These two protein chains interact to form a complex.

Interface contacts:
Residue S205 in the second protein is in contact with residue W18 in the first protein (closest heavy-atom distance 4.8 Å).
Residue I215 in the second protein is in contact with residue Y25 in the first protein (closest heavy-atom distance 3.8 Å).
Residue W234 in the second protein interacts with residue A58 in the first protein (closest heavy-atom distance 3.5 Å).
Residue T203 in the second protein is in contact with residue A2 in the first protein (closest heavy-atom distance 4.0 Å).
Residue S201 in the second protein interacts with residue L51 in the first protein (closest heavy-atom distance 3.7 Å).
Residue S216 in the second protein is in contact with residue M44 in the first protein (closest heavy-atom distance 4.5 Å).
Residue L212 in the second protein is in contact with residue M44 in the first protein (closest heavy-atom distance 3.6 Å).
Residue Y235 in the second protein is in contact with residue Y48 in the first protein (closest heavy-atom distance 3.4 Å).
Residue G202 in the second protein interacts with residue S3 in the first protein (closest heavy-atom distance 4.5 Å).
Residue S201 in the second protein interacts with residue A2 in the first protein (closest heavy-atom distance 4.9 Å).
Residue I215 in the second protein contacts residue C40 in the first protein (closest heavy-atom distance 3.6 Å).
Residue L212 in the second protein contacts residue Y48 in the first protein (closest heavy-atom distance 3.6 Å).
Residue Y239 in the second protein interacts with residue Y48 in the first protein (closest heavy-atom distance 2.4 Å).
Residue L209 in the second protein contacts residue W18 in the first protein (closest heavy-atom distance 5.0 Å).
Residue W234 in the second protein contacts residue K55 in the first protein (closest heavy-atom distance 3.5 Å).
Residue L212 in the second protein interacts with residue L21 in the first protein (closest heavy-atom distance 3.7 Å).
Residue T203 in the second protein contacts residue W18 in the first protein (closest heavy-atom distance 4.5 Å).
Residue Y235 in the second protein is in contact with residue R54 in the first protein (closest heavy-atom distance 2.8 Å).
Residue V218 in the second protein contacts residue I41 in the first protein (closest heavy-atom distance 4.2 Å).
Residue G202 in the second protein interacts with residue A2 in the first protein (closest heavy-atom distance 3.1 Å).
Residue S233 in the second protein contacts residue E45 in the first protein (closest heavy-atom distance 3.4 Å).
Residue S214 in the second protein interacts with residue K37 in the first protein (closest heavy-atom distance 3.2 Å).
Residue N200 in the second protein is in contact with residue Y48 in the first protein (closest heavy-atom distance 3.4 Å).
Residue G202 in the second protein contacts residue L51 in the first protein (closest heavy-atom distance 4.0 Å).
Residue I215 in the second protein interacts with residue I41 in the first protein (closest heavy-atom distance 3.3 Å).
Residue I211 in the second protein is in contact with residue L22 in the first protein (closest heavy-atom distance 4.0 Å).
Residue W234 in the second protein interacts with residue R54 in the first protein (closest heavy-atom distance 3.7 Å).
Residue P237 in the second protein contacts residue Y48 in the first protein (closest heavy-atom distance 4.7 Å).
Residue Y235 in the second protein is in contact with residue H53 in the first protein (closest heavy-atom distance 3.4 Å).
Residue T203 in the second protein contacts residue Y47 in the first protein (closest heavy-atom distance 4.4 Å).
Residue S214 in the second protein contacts residue Y25 in the first protein (closest heavy-atom distance 2.9 Å).
Residue V218 in the second protein interacts with residue K37 in the first protein (closest heavy-atom distance 4.0 Å).
Residue Y235 in the second protein interacts with residue H52 in the first protein (closest heavy-atom distance 3.7 Å).
Residue G208 in the second protein is in contact with residue W18 in the first protein (closest heavy-atom distance 3.6 Å).
Residue L212 in the second protein is in contact with residue Y47 in the first protein (closest heavy-atom distance 4.4 Å).
Residue D217 in the second protein interacts with residue K37 in the first protein (closest heavy-atom distance 3.7 Å).
Residue S201 in the second protein is in contact with residue Y48 in the first protein (closest heavy-atom distance 4.3 Å).
Residue S201 in the second protein interacts with residue H52 in the first protein (closest heavy-atom distance 4.9 Å).
Residue I211 in the second protein is in contact with residue Y25 in the first protein (closest heavy-atom distance 3.9 Å).
Residue I215 in the second protein interacts with residue L21 in the first protein (closest heavy-atom distance 3.8 Å).
Residue N200 in the second protein contacts residue H52 in the first protein (closest heavy-atom distance 3.0 Å).
Residue Y235 in the second protein contacts residue E49 in the first protein (closest heavy-atom distance 2.7 Å).
Residue I215 in the second protein interacts with residue K37 in the first protein (closest heavy-atom distance 4.0 Å).
Residue A571 in the second protein is in contact with residue E31 in the first protein (closest heavy-atom distance 3.3 Å).
Residue V218 in the second protein contacts residue N38 in the first protein (closest heavy-atom distance 3.4 Å).
Residue S201 in the second protein contacts residue Y47 in the first protein (closest heavy-atom distance 2.7 Å).
Residue L212 in the second protein is in contact with residue W18 in the first protein (closest heavy-atom distance 4.0 Å).
Residue I215 in the second protein contacts residue M44 in the first protein (closest heavy-atom distance 3.9 Å).
Residue N200 in the second protein interacts with residue L51 in the first protein (closest heavy-atom distance 4.2 Å).
Residue V199 in the second protein contacts residue H52 in the first protein (closest heavy-atom distance 3.6 Å).
Residue G202 in the second protein interacts with residue Y47 in the first protein (closest heavy-atom distance 3.6 Å).
Residue W234 in the second protein contacts residue E45 in the first protein (closest heavy-atom distance 4.6 Å).
Residue Y235 in the second protein contacts residue E45 in the first protein (closest heavy-atom distance 4.5 Å).
Residue Y235 in the second protein is in contact with residue K55 in the first protein (closest heavy-atom distance 4.0 Å).

Sequence of the second protein:
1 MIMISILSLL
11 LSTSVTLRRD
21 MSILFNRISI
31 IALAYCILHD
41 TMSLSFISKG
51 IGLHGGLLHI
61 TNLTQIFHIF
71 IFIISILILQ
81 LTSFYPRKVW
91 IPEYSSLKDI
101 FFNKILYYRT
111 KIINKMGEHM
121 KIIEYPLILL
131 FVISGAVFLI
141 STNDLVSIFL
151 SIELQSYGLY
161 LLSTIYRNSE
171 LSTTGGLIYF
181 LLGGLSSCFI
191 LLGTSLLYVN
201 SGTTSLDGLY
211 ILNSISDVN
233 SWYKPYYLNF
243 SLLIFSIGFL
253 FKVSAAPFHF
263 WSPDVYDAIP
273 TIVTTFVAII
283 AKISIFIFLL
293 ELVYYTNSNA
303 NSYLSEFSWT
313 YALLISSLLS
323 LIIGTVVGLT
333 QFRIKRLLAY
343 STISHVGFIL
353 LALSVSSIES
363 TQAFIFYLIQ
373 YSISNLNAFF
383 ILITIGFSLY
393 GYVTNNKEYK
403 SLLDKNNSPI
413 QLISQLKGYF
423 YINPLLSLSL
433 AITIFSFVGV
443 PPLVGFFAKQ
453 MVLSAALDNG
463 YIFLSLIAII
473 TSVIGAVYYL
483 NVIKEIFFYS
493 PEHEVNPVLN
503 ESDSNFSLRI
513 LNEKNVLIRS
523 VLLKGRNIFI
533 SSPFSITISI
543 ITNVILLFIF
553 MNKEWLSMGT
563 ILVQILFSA

Sequence of the first protein:
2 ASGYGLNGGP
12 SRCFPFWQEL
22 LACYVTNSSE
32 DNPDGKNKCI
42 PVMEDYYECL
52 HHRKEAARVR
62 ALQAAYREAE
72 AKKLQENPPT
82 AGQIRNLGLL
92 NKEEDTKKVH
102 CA